Sequence of chain B:
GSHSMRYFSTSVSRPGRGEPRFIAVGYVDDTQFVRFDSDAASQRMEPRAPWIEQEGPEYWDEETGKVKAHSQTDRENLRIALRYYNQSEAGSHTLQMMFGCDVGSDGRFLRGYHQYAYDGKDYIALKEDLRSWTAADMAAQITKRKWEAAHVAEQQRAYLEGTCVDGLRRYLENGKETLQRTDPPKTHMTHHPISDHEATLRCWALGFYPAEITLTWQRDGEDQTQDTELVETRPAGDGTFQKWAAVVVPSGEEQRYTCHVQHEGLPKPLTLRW

These two protein chains interact to form a complex.

Residue-level contacts at the interface:
Residue N84 in chain B is in contact with residue W7 in chain A (closest heavy-atom distance 3.5 Å).
Residue M12 in chain B interacts with residue Q1 in chain A (closest heavy-atom distance 4.0 Å).
Residue T80 in chain B interacts with residue P6 in chain A (closest heavy-atom distance 3.4 Å).
Residue H77 in chain B contacts residue P6 in chain A (closest heavy-atom distance 3.9 Å).
Residue A157 in chain B interacts with residue W7 in chain A (closest heavy-atom distance 4.4 Å).
Residue I87 in chain B interacts with residue I9 in chain A (closest heavy-atom distance 3.7 Å).
Residue W154 in chain B interacts with residue I9 in chain A (closest heavy-atom distance 3.7 Å).
Residue F29 in chain B interacts with residue Y2 in chain A (closest heavy-atom distance 3.8 Å).
Residue K73 in chain B is in contact with residue I3 in chain A (closest heavy-atom distance 3.3 Å).
Residue Y166 in chain B interacts with residue I3 in chain A (closest heavy-atom distance 3.4 Å).
Residue Y123 in chain B interacts with residue W7 in chain A (closest heavy-atom distance 4.7 Å).
Residue M52 in chain B contacts residue Y2 in chain A (closest heavy-atom distance 3.9 Å).
Residue Q163 in chain B is in contact with residue W5 in chain A (closest heavy-atom distance 3.5 Å).
Residue H121 in chain B is in contact with residue I3 in chain A (closest heavy-atom distance 4.6 Å).
Residue F106 in chain B contacts residue Y2 in chain A (closest heavy-atom distance 3.9 Å).
Residue Y130 in chain B interacts with residue I9 in chain A (closest heavy-atom distance 3.2 Å).
Residue G174 in chain B is in contact with residue Q1 in chain A (closest heavy-atom distance 3.9 Å).
Residue W154 in chain B contacts residue Y8 in chain A (closest heavy-atom distance 3.0 Å).
Residue A88 in chain B is in contact with residue I9 in chain A (closest heavy-atom distance 4.7 Å).
Residue F106 in chain B contacts residue I3 in chain A (closest heavy-atom distance 3.5 Å).
Residue S16 in chain B interacts with residue Y2 in chain A (closest heavy-atom distance 4.0 Å).
Residue I149 in chain B interacts with residue I9 in chain A (closest heavy-atom distance 4.7 Å).
Residue T170 in chain B interacts with residue Y2 in chain A (closest heavy-atom distance 4.8 Å).
Residue F106 in chain B contacts residue Q1 in chain A (closest heavy-atom distance 4.4 Å).
Residue V74 in chain B is in contact with residue Y2 in chain A (closest heavy-atom distance 3.7 Å).
Residue V159 in chain B interacts with residue W7 in chain A (closest heavy-atom distance 4.0 Å).
Residue Y66 in chain B is in contact with residue Q1 in chain A (closest heavy-atom distance 4.0 Å).
Residue Y166 in chain B is in contact with residue Y2 in chain A (closest heavy-atom distance 3.5 Å).
Residue I87 in chain B interacts with residue Y8 in chain A (closest heavy-atom distance 4.0 Å).
Residue M104 in chain B is in contact with residue Y2 in chain A (closest heavy-atom distance 4.7 Å).
Residue N84 in chain B is in contact with residue I9 in chain A (closest heavy-atom distance 2.8 Å).
Residue K73 in chain B contacts residue Q1 in chain A (closest heavy-atom distance 3.9 Å).
Residue E70 in chain B is in contact with residue Q1 in chain A (closest heavy-atom distance 3.7 Å).
Residue A165 in chain B contacts residue K4 in chain A (closest heavy-atom distance 4.7 Å).
Residue A31 in chain B interacts with residue Y2 in chain A (closest heavy-atom distance 3.8 Å).
Residue K73 in chain B interacts with residue Y2 in chain A (closest heavy-atom distance 2.6 Å).
Residue Y166 in chain B interacts with residue K4 in chain A (closest heavy-atom distance 3.6 Å).
Residue T80 in chain B is in contact with residue Y8 in chain A (closest heavy-atom distance 3.9 Å).
Residue T170 in chain B is in contact with residue Q1 in chain A (closest heavy-atom distance 3.4 Å).
Residue W154 in chain B is in contact with residue W7 in chain A (closest heavy-atom distance 4.0 Å).
Residue Q163 in chain B is in contact with residue I3 in chain A (closest heavy-atom distance 3.8 Å).
Residue Y91 in chain B interacts with residue I9 in chain A (closest heavy-atom distance 2.7 Å).
Residue E83 in chain B contacts residue Y8 in chain A (closest heavy-atom distance 3.4 Å).
Residue M104 in chain B interacts with residue I3 in chain A (closest heavy-atom distance 3.6 Å).
Residue Y14 in chain B is in contact with residue Q1 in chain A (closest heavy-atom distance 2.8 Å).
Residue K153 in chain B contacts residue I9 in chain A (closest heavy-atom distance 3.8 Å).
Residue Y166 in chain B contacts residue Q1 in chain A (closest heavy-atom distance 2.5 Å).
Residue K73 in chain B contacts residue K4 in chain A (closest heavy-atom distance 3.7 Å).
Residue N84 in chain B is in contact with residue Y8 in chain A (closest heavy-atom distance 3.3 Å).
Residue T150 in chain B is in contact with residue Y8 in chain A (closest heavy-atom distance 4.8 Å).
Residue A76 in chain B is in contact with residue P6 in chain A (closest heavy-atom distance 4.1 Å).
Residue E70 in chain B contacts residue Y2 in chain A (closest heavy-atom distance 2.9 Å).
Residue T170 in chain B interacts with residue K4 in chain A (closest heavy-atom distance 2.7 Å).
Residue Y178 in chain B interacts with residue Q1 in chain A (closest heavy-atom distance 2.7 Å).
Residue Q162 in chain B is in contact with residue W5 in chain A (closest heavy-atom distance 2.9 Å).
Residue K153 in chain B contacts residue Y8 in chain A (closest heavy-atom distance 4.8 Å).
Residue T150 in chain B is in contact with residue I9 in chain A (closest heavy-atom distance 2.5 Å).
Residue T80 in chain B is in contact with residue W7 in chain A (closest heavy-atom distance 3.5 Å).
Residue Y14 in chain B interacts with residue Y2 in chain A (closest heavy-atom distance 3.4 Å).
Residue H77 in chain B interacts with residue Y2 in chain A (closest heavy-atom distance 2.6 Å).

Sequence of chain A:
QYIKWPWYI